Sequence of chain A:
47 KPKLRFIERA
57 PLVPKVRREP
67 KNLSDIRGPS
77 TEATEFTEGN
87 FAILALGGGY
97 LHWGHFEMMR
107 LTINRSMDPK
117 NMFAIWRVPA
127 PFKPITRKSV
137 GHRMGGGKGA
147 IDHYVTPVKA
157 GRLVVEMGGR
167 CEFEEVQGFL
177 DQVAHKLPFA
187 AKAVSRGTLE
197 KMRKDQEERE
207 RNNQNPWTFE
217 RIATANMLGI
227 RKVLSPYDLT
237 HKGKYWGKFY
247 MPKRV

Sequence of chain B:
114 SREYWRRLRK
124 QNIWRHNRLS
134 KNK

Residue-level contacts at the interface:
Residue E168 in chain A contacts residue R131 in chain B (closest heavy-atom distance 2.8 Å).
Residue R166 in chain A is in contact with residue R131 in chain B (closest heavy-atom distance 4.4 Å).
Residue E171 in chain A interacts with residue L132 in chain B (closest heavy-atom distance 3.8 Å).
Residue E168 in chain A contacts residue R128 in chain B (closest heavy-atom distance 4.3 Å).
Residue E170 in chain A interacts with residue L132 in chain B (closest heavy-atom distance 3.6 Å).
Residue E171 in chain A interacts with residue N135 in chain B (closest heavy-atom distance 3.0 Å).
Residue E171 in chain A interacts with residue R131 in chain B (closest heavy-atom distance 3.2 Å).
Residue E168 in chain A contacts residue L132 in chain B (closest heavy-atom distance 4.3 Å).
Residue D114 in chain A is in contact with residue K134 in chain B (closest heavy-atom distance 3.3 Å).
Residue N117 in chain A contacts residue K134 in chain B (closest heavy-atom distance 4.6 Å).

These two protein chains interact to form a complex.